Sequence of chain B:
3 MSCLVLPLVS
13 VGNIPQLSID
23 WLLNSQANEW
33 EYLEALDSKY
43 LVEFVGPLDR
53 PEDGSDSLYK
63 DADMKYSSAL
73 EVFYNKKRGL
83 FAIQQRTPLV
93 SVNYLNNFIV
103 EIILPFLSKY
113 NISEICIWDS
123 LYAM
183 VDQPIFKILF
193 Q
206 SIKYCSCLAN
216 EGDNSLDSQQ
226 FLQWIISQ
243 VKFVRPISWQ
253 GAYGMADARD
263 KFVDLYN

This data describes a binding interaction between two proteins.

Contacts between the two chains:
Residue L28 in chain A contacts residue N98 in chain B (closest heavy-atom distance 3.2 Å).
Residue P190 in chain A interacts with residue S250 in chain B (closest heavy-atom distance 3.4 Å).
Residue P190 in chain A is in contact with residue M257 in chain B (closest heavy-atom distance 3.8 Å).
Residue E191 in chain A is in contact with residue M257 in chain B (closest heavy-atom distance 3.9 Å).
Residue P32 in chain A is in contact with residue Y96 in chain B (closest heavy-atom distance 2.6 Å).
Residue N148 in chain A contacts residue K41 in chain B (closest heavy-atom distance 3.0 Å).
Residue V206 in chain A contacts residue S70 in chain B (closest heavy-atom distance 3.8 Å).
Residue V30 in chain A is in contact with residue N99 in chain B (closest heavy-atom distance 3.2 Å).
Residue I193 in chain A is in contact with residue E45 in chain B (closest heavy-atom distance 3.9 Å).
Residue V33 in chain A contacts residue Y96 in chain B (closest heavy-atom distance 3.8 Å).
Residue T194 in chain A contacts residue V44 in chain B (closest heavy-atom distance 3.9 Å).
Residue L187 in chain A is in contact with residue P49 in chain B (closest heavy-atom distance 3.4 Å).
Residue F192 in chain A interacts with residue F46 in chain B (closest heavy-atom distance 3.2 Å).
Residue C185 in chain A interacts with residue K67 in chain B (closest heavy-atom distance 3.1 Å).
Residue A175 in chain A contacts residue M257 in chain B (closest heavy-atom distance 3.7 Å).
Residue M180 in chain A is in contact with residue Y68 in chain B (closest heavy-atom distance 3.2 Å).
Residue C31 in chain A is in contact with residue N95 in chain B (closest heavy-atom distance 3.4 Å).
Residue S199 in chain A contacts residue E45 in chain B (closest heavy-atom distance 2.7 Å).
Residue P144 in chain A interacts with residue V92 in chain B (closest heavy-atom distance 3.4 Å).
Residue F192 in chain A is in contact with residue V47 in chain B (closest heavy-atom distance 3.6 Å).
Residue E191 in chain A contacts residue P49 in chain B (closest heavy-atom distance 3.2 Å).
Residue T202 in chain A interacts with residue E45 in chain B (closest heavy-atom distance 3.7 Å).
Residue T202 in chain A contacts residue V47 in chain B (closest heavy-atom distance 3.6 Å).
Residue V30 in chain A interacts with residue N98 in chain B (closest heavy-atom distance 4.0 Å).
Residue T181 in chain A contacts residue Y68 in chain B (closest heavy-atom distance 2.8 Å).
Residue P34 in chain A interacts with residue Y96 in chain B (closest heavy-atom distance 3.8 Å).
Residue C185 in chain A is in contact with residue Y68 in chain B (closest heavy-atom distance 3.4 Å).
Residue Q188 in chain A contacts residue P49 in chain B (closest heavy-atom distance 3.8 Å).
Residue P189 in chain A contacts residue S250 in chain B (closest heavy-atom distance 3.8 Å).
Residue I193 in chain A contacts residue V47 in chain B (closest heavy-atom distance 2.9 Å).
Residue I193 in chain A interacts with residue F46 in chain B (closest heavy-atom distance 3.4 Å).
Residue R152 in chain A contacts residue K41 in chain B (closest heavy-atom distance 3.0 Å).
Residue G198 in chain A contacts residue V47 in chain B (closest heavy-atom distance 3.7 Å).
Residue V33 in chain A is in contact with residue Y42 in chain B (closest heavy-atom distance 3.5 Å).
Residue C31 in chain A is in contact with residue Y96 in chain B (closest heavy-atom distance 3.5 Å).
Residue R152 in chain A is in contact with residue D39 in chain B (closest heavy-atom distance 2.7 Å).
Residue C31 in chain A contacts residue N99 in chain B (closest heavy-atom distance 2.9 Å).
Residue L28 in chain A interacts with residue F188 in chain B (closest heavy-atom distance 3.4 Å).
Residue E29 in chain A interacts with residue N98 in chain B (closest heavy-atom distance 2.7 Å).
Residue I145 in chain A is in contact with residue K41 in chain B (closest heavy-atom distance 3.6 Å).
Residue R152 in chain A contacts residue E45 in chain B (closest heavy-atom distance 2.5 Å).
Residue N183 in chain A contacts residue K67 in chain B (closest heavy-atom distance 3.2 Å).
Residue L201 in chain A contacts residue V47 in chain B (closest heavy-atom distance 3.6 Å).
Residue V33 in chain A interacts with residue K41 in chain B (closest heavy-atom distance 3.8 Å).
Residue P190 in chain A interacts with residue G253 in chain B (closest heavy-atom distance 3.8 Å).
Residue N148 in chain A is in contact with residue L43 in chain B (closest heavy-atom distance 3.0 Å).
Residue I205 in chain A contacts residue Y68 in chain B (closest heavy-atom distance 3.4 Å).
Residue I145 in chain A interacts with residue Y96 in chain B (closest heavy-atom distance 3.5 Å).
Residue C185 in chain A contacts residue P49 in chain B (closest heavy-atom distance 3.6 Å).
Residue E184 in chain A is in contact with residue Y68 in chain B (closest heavy-atom distance 3.2 Å).
Residue T202 in chain A contacts residue F46 in chain B (closest heavy-atom distance 3.3 Å).
Residue I145 in chain A interacts with residue V92 in chain B (closest heavy-atom distance 3.8 Å).
Residue P189 in chain A contacts residue I249 in chain B (closest heavy-atom distance 3.7 Å).
Residue R152 in chain A interacts with residue S40 in chain B (closest heavy-atom distance 3.7 Å).
Residue L187 in chain A is in contact with residue G48 in chain B (closest heavy-atom distance 3.5 Å).
Residue N148 in chain A interacts with residue E45 in chain B (closest heavy-atom distance 3.2 Å).
Residue T194 in chain A contacts residue E45 in chain B (closest heavy-atom distance 3.4 Å).
Residue L187 in chain A is in contact with residue V47 in chain B (closest heavy-atom distance 3.7 Å).
Residue L28 in chain A interacts with residue F192 in chain B (closest heavy-atom distance 3.2 Å).
Residue P189 in chain A contacts residue P49 in chain B (closest heavy-atom distance 3.4 Å).

Sequence of chain A:
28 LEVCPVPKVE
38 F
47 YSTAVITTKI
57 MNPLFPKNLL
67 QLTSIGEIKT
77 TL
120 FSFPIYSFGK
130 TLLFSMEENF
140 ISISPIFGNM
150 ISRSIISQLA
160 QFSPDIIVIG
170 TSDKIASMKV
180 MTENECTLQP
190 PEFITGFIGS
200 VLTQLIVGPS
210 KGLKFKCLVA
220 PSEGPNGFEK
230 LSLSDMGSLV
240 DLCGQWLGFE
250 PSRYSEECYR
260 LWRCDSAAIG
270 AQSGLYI